Residue-level contacts at the interface:
Residue C338 in chain A contacts residue I14 in chain B (closest heavy-atom distance 4.0 Å).
Residue F58 in chain A interacts with residue V7 in chain B (closest heavy-atom distance 3.9 Å).
Residue F346 in chain A contacts residue V10 in chain B (closest heavy-atom distance 3.9 Å).
Residue E354 in chain A is in contact with residue S1 in chain B (closest heavy-atom distance 3.9 Å).
Residue C338 in chain A contacts residue L11 in chain B (closest heavy-atom distance 3.6 Å).
Residue F346 in chain A interacts with residue F3 in chain B (closest heavy-atom distance 4.1 Å).
Residue F63 in chain A interacts with residue W4 in chain B (closest heavy-atom distance 3.9 Å).
Residue F63 in chain A is in contact with residue K2 in chain B (closest heavy-atom distance 4.1 Å).
Residue L334 in chain A interacts with residue G16 in chain B (closest heavy-atom distance 4.4 Å).
Residue N355 in chain A contacts residue K2 in chain B (closest heavy-atom distance 4.1 Å).
Residue A59 in chain A interacts with residue F3 in chain B (closest heavy-atom distance 4.4 Å).
Residue N355 in chain A contacts residue F3 in chain B (closest heavy-atom distance 2.8 Å).
Residue L342 in chain A interacts with residue V10 in chain B (closest heavy-atom distance 3.4 Å).
Residue A59 in chain A is in contact with residue W4 in chain B (closest heavy-atom distance 3.8 Å).
Residue D62 in chain A interacts with residue W4 in chain B (closest heavy-atom distance 3.0 Å).
Residue E354 in chain A is in contact with residue K2 in chain B (closest heavy-atom distance 4.3 Å).
Residue R45 in chain A interacts with residue N12 in chain B (closest heavy-atom distance 4.7 Å).
Residue N43 in chain A is in contact with residue S19 in chain B (closest heavy-atom distance 3.5 Å).
Residue N43 in chain A contacts residue V20 in chain B (closest heavy-atom distance 3.2 Å).
Residue L54 in chain A contacts residue L11 in chain B (closest heavy-atom distance 4.8 Å).
Residue F346 in chain A contacts residue V7 in chain B (closest heavy-atom distance 3.7 Å).
Residue D62 in chain A contacts residue K2 in chain B (closest heavy-atom distance 3.2 Å).
Residue K55 in chain A is in contact with residue W4 in chain B (closest heavy-atom distance 3.6 Å).
Residue R345 in chain A is in contact with residue I14 in chain B (closest heavy-atom distance 4.3 Å).
Residue R45 in chain A contacts residue L11 in chain B (closest heavy-atom distance 3.6 Å).
Residue L46 in chain A contacts residue L11 in chain B (closest heavy-atom distance 4.0 Å).
Residue F236 in chain A contacts residue F3 in chain B (closest heavy-atom distance 3.7 Å).
Residue R45 in chain A interacts with residue I14 in chain B (closest heavy-atom distance 4.1 Å).
Residue V350 in chain A contacts residue F3 in chain B (closest heavy-atom distance 4.3 Å).
Residue R45 in chain A is in contact with residue S15 in chain B (closest heavy-atom distance 4.4 Å).
Residue P44 in chain A is in contact with residue L18 in chain B (closest heavy-atom distance 4.3 Å).
Residue N43 in chain A is in contact with residue L18 in chain B (closest heavy-atom distance 3.8 Å).
Residue Y234 in chain A interacts with residue F3 in chain B (closest heavy-atom distance 4.2 Å).
Residue F346 in chain A interacts with residue G6 in chain B (closest heavy-atom distance 4.2 Å).
Residue E337 in chain A interacts with residue L18 in chain B (closest heavy-atom distance 4.6 Å).
Residue L342 in chain A interacts with residue I14 in chain B (closest heavy-atom distance 4.2 Å).
Residue L342 in chain A is in contact with residue V7 in chain B (closest heavy-atom distance 4.5 Å).
Residue N341 in chain A interacts with residue I14 in chain B (closest heavy-atom distance 3.6 Å).
Residue E337 in chain A interacts with residue G16 in chain B (closest heavy-atom distance 3.6 Å).
Residue L54 in chain A interacts with residue W4 in chain B (closest heavy-atom distance 4.0 Å).
Residue L342 in chain A contacts residue L11 in chain B (closest heavy-atom distance 3.9 Å).
Residue E354 in chain A is in contact with residue F3 in chain B (closest heavy-atom distance 3.8 Å).
Residue D62 in chain A interacts with residue F3 in chain B (closest heavy-atom distance 3.2 Å).
Residue F58 in chain A contacts residue F3 in chain B (closest heavy-atom distance 3.5 Å).
Residue R345 in chain A is in contact with residue V10 in chain B (closest heavy-atom distance 3.9 Å).
Residue L51 in chain A interacts with residue W4 in chain B (closest heavy-atom distance 4.3 Å).
Residue E337 in chain A is in contact with residue T17 in chain B (closest heavy-atom distance 3.0 Å).

Sequence of chain A:
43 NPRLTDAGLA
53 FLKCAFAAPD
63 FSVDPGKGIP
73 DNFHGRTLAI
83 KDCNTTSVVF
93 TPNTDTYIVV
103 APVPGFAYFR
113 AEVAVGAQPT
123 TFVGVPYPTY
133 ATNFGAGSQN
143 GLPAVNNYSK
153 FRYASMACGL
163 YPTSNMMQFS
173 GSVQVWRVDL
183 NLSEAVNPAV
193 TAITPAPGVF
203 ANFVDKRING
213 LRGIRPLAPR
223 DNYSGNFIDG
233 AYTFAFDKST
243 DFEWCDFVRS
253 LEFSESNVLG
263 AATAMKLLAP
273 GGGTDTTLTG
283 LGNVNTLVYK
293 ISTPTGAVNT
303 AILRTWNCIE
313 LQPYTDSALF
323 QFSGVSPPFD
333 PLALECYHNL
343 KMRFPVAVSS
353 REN

Sequence of chain B:
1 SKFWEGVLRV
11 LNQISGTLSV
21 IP

The following describes two proteins that form a bound complex.